Interface contacts:
Residue E603 in protein 2 is in contact with residue R60 in protein 1 (closest heavy-atom distance 2.8 Å).
Residue D581 in protein 2 contacts residue F313 in protein 1 (closest heavy-atom distance 3.1 Å).
Residue D581 in protein 2 interacts with residue R315 in protein 1 (closest heavy-atom distance 2.8 Å).
Residue E599 in protein 2 is in contact with residue Y62 in protein 1 (closest heavy-atom distance 3.2 Å).
Residue E232 in protein 2 is in contact with residue Q51 in protein 1 (closest heavy-atom distance 2.3 Å).
Residue H596 in protein 2 is in contact with residue D52 in protein 1 (closest heavy-atom distance 2.9 Å).
Residue R315 in protein 2 interacts with residue Q44 in protein 1 (closest heavy-atom distance 3.0 Å).
Residue R348 in protein 2 is in contact with residue R37 in protein 1 (closest heavy-atom distance 3.4 Å).
Residue P707 in protein 2 is in contact with residue T220 in protein 1 (closest heavy-atom distance 3.3 Å).
Residue E54 in protein 2 contacts residue K306 in protein 1 (closest heavy-atom distance 3.3 Å).
Residue G234 in protein 2 interacts with residue E56 in protein 1 (closest heavy-atom distance 2.9 Å).
Residue Y595 in protein 2 contacts residue D52 in protein 1 (closest heavy-atom distance 3.2 Å).
Residue V709 in protein 2 is in contact with residue G450 in protein 1 (closest heavy-atom distance 3.3 Å).
Residue P583 in protein 2 interacts with residue V300 in protein 1 (closest heavy-atom distance 3.4 Å).
Residue N227 in protein 2 interacts with residue P29 in protein 1 (closest heavy-atom distance 3.4 Å).
Residue E599 in protein 2 is in contact with residue R60 in protein 1 (closest heavy-atom distance 2.8 Å).
Residue V556 in protein 2 is in contact with residue F313 in protein 1 (closest heavy-atom distance 3.4 Å).
Residue E710 in protein 2 contacts residue G450 in protein 1 (closest heavy-atom distance 2.9 Å).
Residue N227 in protein 2 is in contact with residue A32 in protein 1 (closest heavy-atom distance 3.5 Å).
Residue L713 in protein 2 contacts residue G450 in protein 1 (closest heavy-atom distance 3.3 Å).
Residue Q289 in protein 2 is in contact with residue S87 in protein 1 (closest heavy-atom distance 3.2 Å).
Residue F702 in protein 2 interacts with residue N449 in protein 1 (closest heavy-atom distance 3.4 Å).
Residue G234 in protein 2 is in contact with residue T55 in protein 1 (closest heavy-atom distance 3.2 Å).
Residue P707 in protein 2 contacts residue S219 in protein 1 (closest heavy-atom distance 3.3 Å).
Residue G646 in protein 2 interacts with residue H175 in protein 1 (closest heavy-atom distance 3.0 Å).
Residue V593 in protein 2 contacts residue E56 in protein 1 (closest heavy-atom distance 3.3 Å).
Residue Q53 in protein 2 is in contact with residue C303 in protein 1 (closest heavy-atom distance 2.8 Å).
Residue H596 in protein 2 contacts residue P58 in protein 1 (closest heavy-atom distance 3.4 Å).
Residue S230 in protein 2 interacts with residue W35 in protein 1 (closest heavy-atom distance 3.4 Å).
Residue R315 in protein 2 interacts with residue E86 in protein 1 (closest heavy-atom distance 3.3 Å).
Residue G560 in protein 2 interacts with residue S302 in protein 1 (closest heavy-atom distance 2.6 Å).
Residue D286 in protein 2 interacts with residue V85 in protein 1 (closest heavy-atom distance 3.2 Å).
Residue S230 in protein 2 interacts with residue L26 in protein 1 (closest heavy-atom distance 3.3 Å).
Residue Q231 in protein 2 is in contact with residue R27 in protein 1 (closest heavy-atom distance 3.3 Å).
Residue P707 in protein 2 contacts residue H448 in protein 1 (closest heavy-atom distance 3.3 Å).
Residue N584 in protein 2 is in contact with residue D298 in protein 1 (closest heavy-atom distance 3.4 Å).
Residue N227 in protein 2 contacts residue R27 in protein 1 (closest heavy-atom distance 3.3 Å).
Residue S230 in protein 2 interacts with residue Q51 in protein 1 (closest heavy-atom distance 2.5 Å).
Residue S230 in protein 2 is in contact with residue E36 in protein 1 (closest heavy-atom distance 3.3 Å).
Residue T647 in protein 2 interacts with residue S177 in protein 1 (closest heavy-atom distance 2.3 Å).
Residue S230 in protein 2 interacts with residue A32 in protein 1 (closest heavy-atom distance 3.5 Å).
Residue V582 in protein 2 contacts residue V300 in protein 1 (closest heavy-atom distance 3.3 Å).
Residue Q53 in protein 2 contacts residue K306 in protein 1 (closest heavy-atom distance 3.3 Å).
Residue A229 in protein 2 interacts with residue E36 in protein 1 (closest heavy-atom distance 3.3 Å).
Residue A233 in protein 2 contacts residue E56 in protein 1 (closest heavy-atom distance 3.1 Å).
Residue D286 in protein 2 contacts residue S87 in protein 1 (closest heavy-atom distance 3.3 Å).
Residue S561 in protein 2 contacts residue F313 in protein 1 (closest heavy-atom distance 3.3 Å).
Residue V706 in protein 2 interacts with residue N449 in protein 1 (closest heavy-atom distance 3.2 Å).
Residue P707 in protein 2 contacts residue T221 in protein 1 (closest heavy-atom distance 3.3 Å).
Residue E710 in protein 2 interacts with residue R451 in protein 1 (closest heavy-atom distance 3.3 Å).
Residue H585 in protein 2 interacts with residue S302 in protein 1 (closest heavy-atom distance 2.8 Å).
Residue N584 in protein 2 interacts with residue V300 in protein 1 (closest heavy-atom distance 2.9 Å).
Residue R701 in protein 2 contacts residue G450 in protein 1 (closest heavy-atom distance 3.3 Å).
Residue T579 in protein 2 contacts residue R314 in protein 1 (closest heavy-atom distance 3.2 Å).
Residue E710 in protein 2 is in contact with residue Y452 in protein 1 (closest heavy-atom distance 3.2 Å).
Residue D581 in protein 2 interacts with residue V300 in protein 1 (closest heavy-atom distance 3.3 Å).
Residue Q733 in protein 2 contacts residue S177 in protein 1 (closest heavy-atom distance 3.5 Å).
Residue T647 in protein 2 contacts residue H175 in protein 1 (closest heavy-atom distance 3.1 Å).
Residue A229 in protein 2 is in contact with residue Q51 in protein 1 (closest heavy-atom distance 3.5 Å).
Residue G560 in protein 2 interacts with residue F313 in protein 1 (closest heavy-atom distance 3.4 Å).

Sequence of protein 1:
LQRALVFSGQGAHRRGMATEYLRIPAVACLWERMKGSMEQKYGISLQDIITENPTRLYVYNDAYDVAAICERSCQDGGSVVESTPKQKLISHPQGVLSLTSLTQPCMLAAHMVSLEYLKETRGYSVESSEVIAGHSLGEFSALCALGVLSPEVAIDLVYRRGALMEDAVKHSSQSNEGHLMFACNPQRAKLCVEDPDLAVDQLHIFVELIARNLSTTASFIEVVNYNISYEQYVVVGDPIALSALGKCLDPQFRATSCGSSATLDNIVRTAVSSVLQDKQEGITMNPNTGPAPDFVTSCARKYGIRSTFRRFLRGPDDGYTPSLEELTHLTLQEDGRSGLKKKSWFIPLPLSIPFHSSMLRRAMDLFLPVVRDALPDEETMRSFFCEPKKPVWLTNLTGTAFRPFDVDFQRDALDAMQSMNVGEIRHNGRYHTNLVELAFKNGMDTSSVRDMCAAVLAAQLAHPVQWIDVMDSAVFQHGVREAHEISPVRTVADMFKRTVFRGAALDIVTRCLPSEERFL

This data describes a binding interaction between two proteins.

Sequence of protein 2:
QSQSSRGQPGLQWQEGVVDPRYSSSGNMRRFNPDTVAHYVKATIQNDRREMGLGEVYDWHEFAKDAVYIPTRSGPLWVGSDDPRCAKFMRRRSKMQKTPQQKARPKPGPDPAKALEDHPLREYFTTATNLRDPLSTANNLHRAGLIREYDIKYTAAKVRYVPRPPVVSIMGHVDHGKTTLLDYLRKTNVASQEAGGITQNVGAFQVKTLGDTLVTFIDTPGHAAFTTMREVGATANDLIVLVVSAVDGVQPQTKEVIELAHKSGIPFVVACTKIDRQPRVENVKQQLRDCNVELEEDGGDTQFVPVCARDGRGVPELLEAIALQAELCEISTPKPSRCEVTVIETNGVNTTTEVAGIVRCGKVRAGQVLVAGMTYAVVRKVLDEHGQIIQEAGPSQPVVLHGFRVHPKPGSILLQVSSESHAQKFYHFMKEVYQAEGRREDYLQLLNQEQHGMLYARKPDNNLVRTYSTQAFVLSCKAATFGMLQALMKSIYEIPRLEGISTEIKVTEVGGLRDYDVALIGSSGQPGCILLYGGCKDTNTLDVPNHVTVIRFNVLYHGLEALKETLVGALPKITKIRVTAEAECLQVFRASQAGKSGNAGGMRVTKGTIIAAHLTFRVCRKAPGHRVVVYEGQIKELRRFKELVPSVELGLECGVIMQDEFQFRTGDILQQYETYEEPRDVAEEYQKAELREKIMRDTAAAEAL